Sequence of the first protein:
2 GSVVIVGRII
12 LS

Sequence of the second protein:
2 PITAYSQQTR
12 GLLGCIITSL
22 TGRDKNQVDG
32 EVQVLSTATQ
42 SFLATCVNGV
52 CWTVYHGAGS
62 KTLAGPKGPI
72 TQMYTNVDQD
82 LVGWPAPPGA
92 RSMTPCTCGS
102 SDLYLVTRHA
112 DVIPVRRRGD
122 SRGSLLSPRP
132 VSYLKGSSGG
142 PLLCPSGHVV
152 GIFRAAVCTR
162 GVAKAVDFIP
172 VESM

Interface contacts:
Residue L64 in the second protein is in contact with residue V4 in the first protein (closest heavy-atom distance 3.6 Å).
Residue Q34 in the second protein is in contact with residue G8 in the first protein (closest heavy-atom distance 3.7 Å).
Residue R92 in the second protein contacts residue I11 in the first protein (closest heavy-atom distance 3.3 Å).
Residue T10 in the second protein contacts residue G8 in the first protein (closest heavy-atom distance 3.1 Å).
Residue E32 in the second protein interacts with residue I10 in the first protein (closest heavy-atom distance 3.4 Å).
Residue R109 in the second protein is in contact with residue I10 in the first protein (closest heavy-atom distance 3.6 Å).
Residue C16 in the second protein interacts with residue V5 in the first protein (closest heavy-atom distance 3.6 Å).
Residue L36 in the second protein is in contact with residue I6 in the first protein (closest heavy-atom distance 3.5 Å).
Residue V35 in the second protein contacts residue V7 in the first protein (closest heavy-atom distance 2.7 Å).
Residue T10 in the second protein is in contact with residue R9 in the first protein (closest heavy-atom distance 3.9 Å).
Residue S20 in the second protein contacts residue V5 in the first protein (closest heavy-atom distance 3.5 Å).
Residue V35 in the second protein is in contact with residue I6 in the first protein (closest heavy-atom distance 3.5 Å).
Residue V35 in the second protein contacts residue G8 in the first protein (closest heavy-atom distance 2.7 Å).
Residue T4 in the second protein interacts with residue L12 in the first protein (closest heavy-atom distance 3.5 Å).
Residue L36 in the second protein is in contact with residue V5 in the first protein (closest heavy-atom distance 3.2 Å).
Residue Q9 in the second protein interacts with residue V7 in the first protein (closest heavy-atom distance 3.5 Å).
Residue Y6 in the second protein interacts with residue I10 in the first protein (closest heavy-atom distance 3.4 Å).
Residue S20 in the second protein is in contact with residue S3 in the first protein (closest heavy-atom distance 3.0 Å).
Residue A65 in the second protein interacts with residue S3 in the first protein (closest heavy-atom distance 3.9 Å).
Residue A5 in the second protein is in contact with residue I11 in the first protein (closest heavy-atom distance 3.2 Å).
Residue Q34 in the second protein contacts residue I6 in the first protein (closest heavy-atom distance 3.2 Å).
Residue T10 in the second protein interacts with residue I6 in the first protein (closest heavy-atom distance 3.6 Å).
Residue A5 in the second protein contacts residue I10 in the first protein (closest heavy-atom distance 3.9 Å).
Residue S37 in the second protein interacts with residue V5 in the first protein (closest heavy-atom distance 2.7 Å).
Residue A5 in the second protein contacts residue L12 in the first protein (closest heavy-atom distance 3.7 Å).
Residue T63 in the second protein contacts residue S3 in the first protein (closest heavy-atom distance 2.5 Å).
Residue Y6 in the second protein contacts residue I11 in the first protein (closest heavy-atom distance 2.9 Å).
Residue E32 in the second protein contacts residue I11 in the first protein (closest heavy-atom distance 3.5 Å).
Residue S37 in the second protein contacts residue V7 in the first protein (closest heavy-atom distance 3.7 Å).
Residue T4 in the second protein contacts residue S13 in the first protein (closest heavy-atom distance 2.7 Å).
Residue R11 in the second protein interacts with residue V5 in the first protein (closest heavy-atom distance 3.7 Å).
Residue C16 in the second protein is in contact with residue V7 in the first protein (closest heavy-atom distance 3.8 Å).
Residue T19 in the second protein contacts residue V5 in the first protein (closest heavy-atom distance 3.8 Å).
Residue Q34 in the second protein contacts residue R9 in the first protein (closest heavy-atom distance 3.7 Å).
Residue V35 in the second protein interacts with residue V5 in the first protein (closest heavy-atom distance 3.9 Å).
Residue A65 in the second protein contacts residue V4 in the first protein (closest heavy-atom distance 2.9 Å).
Residue V33 in the second protein is in contact with residue R9 in the first protein (closest heavy-atom distance 3.4 Å).
Residue Q8 in the second protein contacts residue G8 in the first protein (closest heavy-atom distance 3.2 Å).
Residue E32 in the second protein interacts with residue L12 in the first protein (closest heavy-atom distance 2.7 Å).
Residue K62 in the second protein interacts with residue V4 in the first protein (closest heavy-atom distance 3.8 Å).
Residue T108 in the second protein interacts with residue I10 in the first protein (closest heavy-atom distance 3.4 Å).
Residue T10 in the second protein is in contact with residue V7 in the first protein (closest heavy-atom distance 3.0 Å).
Residue G23 in the second protein is in contact with residue S3 in the first protein (closest heavy-atom distance 3.7 Å).
Residue V29 in the second protein is in contact with residue R9 in the first protein (closest heavy-atom distance 3.6 Å).
Residue R11 in the second protein contacts residue V7 in the first protein (closest heavy-atom distance 3.4 Å).
Residue S7 in the second protein contacts residue R9 in the first protein (closest heavy-atom distance 3.4 Å).
Residue K62 in the second protein interacts with residue G2 in the first protein (closest heavy-atom distance 3.4 Å).
Residue D30 in the second protein interacts with residue R9 in the first protein (closest heavy-atom distance 3.1 Å).
Residue Q8 in the second protein is in contact with residue R9 in the first protein (closest heavy-atom distance 2.9 Å).
Residue V33 in the second protein is in contact with residue I10 in the first protein (closest heavy-atom distance 2.8 Å).
Residue P70 in the second protein contacts residue S3 in the first protein (closest heavy-atom distance 3.9 Å).
Residue T63 in the second protein contacts residue V4 in the first protein (closest heavy-atom distance 2.9 Å).
Residue S37 in the second protein contacts residue V4 in the first protein (closest heavy-atom distance 3.6 Å).
Residue I3 in the second protein is in contact with residue S13 in the first protein (closest heavy-atom distance 3.5 Å).
Residue L36 in the second protein interacts with residue V4 in the first protein (closest heavy-atom distance 3.7 Å).
Residue Q28 in the second protein is in contact with residue R9 in the first protein (closest heavy-atom distance 3.2 Å).
Residue L144 in the second protein interacts with residue L12 in the first protein (closest heavy-atom distance 3.7 Å).
Residue Q8 in the second protein interacts with residue I11 in the first protein (closest heavy-atom distance 3.3 Å).
Residue S20 in the second protein is in contact with residue G2 in the first protein (closest heavy-atom distance 3.8 Å).
Residue R11 in the second protein interacts with residue I6 in the first protein (closest heavy-atom distance 3.5 Å).

These two protein chains interact to form a complex.